Interface contacts:
Residue E122 in protein 1 contacts residue Y234 in protein 2 (closest heavy-atom distance 3.3 Å).
Residue Q154 in protein 1 contacts residue Q152 in protein 2 (closest heavy-atom distance 2.9 Å).
Residue Q152 in protein 1 interacts with residue Q152 in protein 2 (closest heavy-atom distance 3.3 Å).
Residue R93 in protein 1 is in contact with residue S87 in protein 2 (closest heavy-atom distance 3.3 Å).
Residue D40 in protein 1 interacts with residue P70 in protein 2 (closest heavy-atom distance 2.4 Å).
Residue F172 in protein 1 interacts with residue M169 in protein 2 (closest heavy-atom distance 3.6 Å).
Residue A90 in protein 1 contacts residue M89 in protein 2 (closest heavy-atom distance 3.6 Å).
Residue D40 in protein 1 is in contact with residue N44 in protein 2 (closest heavy-atom distance 3.2 Å).
Residue D95 in protein 1 contacts residue L239 in protein 2 (closest heavy-atom distance 3.6 Å).
Residue A171 in protein 1 interacts with residue Q170 in protein 2 (closest heavy-atom distance 3.2 Å).
Residue S91 in protein 1 is in contact with residue D110 in protein 2 (closest heavy-atom distance 2.7 Å).
Residue P49 in protein 1 interacts with residue Y243 in protein 2 (closest heavy-atom distance 3.6 Å).
Residue W53 in protein 1 interacts with residue H238 in protein 2 (closest heavy-atom distance 3.8 Å).
Residue S73 in protein 1 is in contact with residue Q71 in protein 2 (closest heavy-atom distance 3.6 Å).
Residue S188 in protein 1 contacts residue R187 in protein 2 (closest heavy-atom distance 3.3 Å).
Residue A72 in protein 1 contacts residue Q71 in protein 2 (closest heavy-atom distance 3.2 Å).
Residue F42 in protein 1 interacts with residue P70 in protein 2 (closest heavy-atom distance 3.5 Å).
Residue R93 in protein 1 contacts residue D110 in protein 2 (closest heavy-atom distance 2.9 Å).
Residue W53 in protein 1 is in contact with residue V235 in protein 2 (closest heavy-atom distance 3.5 Å).
Residue R46 in protein 1 is in contact with residue D69 in protein 2 (closest heavy-atom distance 2.4 Å).
Residue F172 in protein 1 contacts residue Q170 in protein 2 (closest heavy-atom distance 3.4 Å).
Residue F172 in protein 1 contacts residue R187 in protein 2 (closest heavy-atom distance 3.7 Å).
Residue A72 in protein 1 interacts with residue M89 in protein 2 (closest heavy-atom distance 3.9 Å).
Residue R46 in protein 1 is in contact with residue Y67 in protein 2 (closest heavy-atom distance 3.0 Å).
Residue E96 in protein 1 contacts residue V235 in protein 2 (closest heavy-atom distance 3.6 Å).
Residue R93 in protein 1 contacts residue Y243 in protein 2 (closest heavy-atom distance 3.8 Å).
Residue V113 in protein 1 contacts residue Q152 in protein 2 (closest heavy-atom distance 3.8 Å).
Residue P49 in protein 1 interacts with residue G242 in protein 2 (closest heavy-atom distance 3.4 Å).
Residue N44 in protein 1 is in contact with residue Q71 in protein 2 (closest heavy-atom distance 3.5 Å).
Residue E118 in protein 1 interacts with residue V235 in protein 2 (closest heavy-atom distance 3.4 Å).
Residue Q152 in protein 1 is in contact with residue Q170 in protein 2 (closest heavy-atom distance 3.6 Å).
Residue R93 in protein 1 is in contact with residue H151 in protein 2 (closest heavy-atom distance 3.4 Å).
Residue P70 in protein 1 interacts with residue Q71 in protein 2 (closest heavy-atom distance 3.8 Å).
Residue S73 in protein 1 contacts residue M89 in protein 2 (closest heavy-atom distance 3.7 Å).
Residue Q154 in protein 1 interacts with residue Q170 in protein 2 (closest heavy-atom distance 3.8 Å).
Residue D95 in protein 1 contacts residue Y243 in protein 2 (closest heavy-atom distance 2.6 Å).
Residue F42 in protein 1 interacts with residue Q71 in protein 2 (closest heavy-atom distance 3.5 Å).
Residue G111 in protein 1 contacts residue Q152 in protein 2 (closest heavy-atom distance 2.9 Å).
Residue I191 in protein 1 interacts with residue A203 in protein 2 (closest heavy-atom distance 3.9 Å).
Residue V50 in protein 1 is in contact with residue G242 in protein 2 (closest heavy-atom distance 3.5 Å).
Residue D40 in protein 1 contacts residue F42 in protein 2 (closest heavy-atom distance 2.7 Å).
Residue H115 in protein 1 interacts with residue H151 in protein 2 (closest heavy-atom distance 3.2 Å).
Residue Q170 in protein 1 interacts with residue Q170 in protein 2 (closest heavy-atom distance 3.7 Å).
Residue R46 in protein 1 contacts residue Y243 in protein 2 (closest heavy-atom distance 3.7 Å).
Residue Q154 in protein 1 is in contact with residue M169 in protein 2 (closest heavy-atom distance 3.2 Å).
Residue Q71 in protein 1 interacts with residue M89 in protein 2 (closest heavy-atom distance 3.3 Å).
Residue Q154 in protein 1 contacts residue H151 in protein 2 (closest heavy-atom distance 3.2 Å).
Residue F172 in protein 1 contacts residue P186 in protein 2 (closest heavy-atom distance 3.4 Å).
Residue P52 in protein 1 is in contact with residue H238 in protein 2 (closest heavy-atom distance 3.6 Å).
Residue S91 in protein 1 is in contact with residue P88 in protein 2 (closest heavy-atom distance 3.7 Å).
Residue F174 in protein 1 is in contact with residue M169 in protein 2 (closest heavy-atom distance 3.6 Å).
Residue S73 in protein 1 is in contact with residue P88 in protein 2 (closest heavy-atom distance 3.7 Å).
Residue A171 in protein 1 interacts with residue R187 in protein 2 (closest heavy-atom distance 3.5 Å).
Residue Q170 in protein 1 interacts with residue R187 in protein 2 (closest heavy-atom distance 2.6 Å).
Residue V113 in protein 1 is in contact with residue H151 in protein 2 (closest heavy-atom distance 3.8 Å).
Residue S153 in protein 1 is in contact with residue Q152 in protein 2 (closest heavy-atom distance 3.1 Å).
Residue R187 in protein 1 is in contact with residue R187 in protein 2 (closest heavy-atom distance 2.9 Å).
Residue M89 in protein 1 is in contact with residue M89 in protein 2 (closest heavy-atom distance 3.4 Å).
Residue H156 in protein 1 contacts residue H151 in protein 2 (closest heavy-atom distance 3.4 Å).
Residue I75 in protein 1 contacts residue Y243 in protein 2 (closest heavy-atom distance 3.5 Å).

This data describes a binding interaction between two proteins.

Sequence of protein 2:
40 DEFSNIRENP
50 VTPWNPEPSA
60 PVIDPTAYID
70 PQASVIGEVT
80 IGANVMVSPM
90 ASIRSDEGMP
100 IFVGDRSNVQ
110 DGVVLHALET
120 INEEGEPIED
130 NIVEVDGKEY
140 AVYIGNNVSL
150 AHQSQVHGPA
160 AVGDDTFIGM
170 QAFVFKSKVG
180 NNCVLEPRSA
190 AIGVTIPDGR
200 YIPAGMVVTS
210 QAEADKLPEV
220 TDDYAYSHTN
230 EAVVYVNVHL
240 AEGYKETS

Sequence of protein 1:
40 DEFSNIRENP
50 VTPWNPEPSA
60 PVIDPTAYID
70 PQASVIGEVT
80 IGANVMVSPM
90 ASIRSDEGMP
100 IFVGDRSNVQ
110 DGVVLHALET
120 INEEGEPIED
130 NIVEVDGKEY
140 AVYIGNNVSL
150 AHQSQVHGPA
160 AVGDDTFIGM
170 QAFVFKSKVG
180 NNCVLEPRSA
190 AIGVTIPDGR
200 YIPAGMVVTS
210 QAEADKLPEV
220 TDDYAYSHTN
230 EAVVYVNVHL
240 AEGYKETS